Sequence of the second protein:
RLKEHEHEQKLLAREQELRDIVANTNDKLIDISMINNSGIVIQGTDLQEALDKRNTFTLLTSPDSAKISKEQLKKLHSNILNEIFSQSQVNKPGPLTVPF

Interface contacts:
Residue H116 in the first protein contacts residue E60 in the second protein (closest heavy-atom distance 2.8 Å).
Residue V2 in the first protein contacts residue V127 in the second protein (closest heavy-atom distance 3.3 Å).
Residue L153 in the first protein interacts with residue L125 in the second protein (closest heavy-atom distance 3.5 Å).
Residue E152 in the first protein interacts with residue N120 in the second protein (closest heavy-atom distance 3.5 Å).
Residue H5 in the first protein interacts with residue V127 in the second protein (closest heavy-atom distance 3.6 Å).
Residue A149 in the first protein contacts residue V119 in the second protein (closest heavy-atom distance 3.6 Å).
Residue Y110 in the first protein contacts residue I53 in the second protein (closest heavy-atom distance 3.4 Å).
Residue L22 in the first protein is in contact with residue Q116 in the second protein (closest heavy-atom distance 3.3 Å).
Residue D83 in the first protein is in contact with residue Q54 in the second protein (closest heavy-atom distance 2.6 Å).
Residue E152 in the first protein interacts with residue V119 in the second protein (closest heavy-atom distance 2.9 Å).
Residue Y20 in the first protein interacts with residue Q116 in the second protein (closest heavy-atom distance 3.3 Å).
Residue S24 in the first protein contacts residue I109 in the second protein (closest heavy-atom distance 3.8 Å).
Residue M71 in the first protein contacts residue I46 in the second protein (closest heavy-atom distance 3.7 Å).
Residue L22 in the first protein contacts residue E112 in the second protein (closest heavy-atom distance 3.2 Å).
Residue D21 in the first protein is in contact with residue E112 in the second protein (closest heavy-atom distance 3.8 Å).
Residue N8 in the first protein interacts with residue G123 in the second protein (closest heavy-atom distance 3.2 Å).
Residue M3 in the first protein interacts with residue T126 in the second protein (closest heavy-atom distance 3.3 Å).
Residue E111 in the first protein contacts residue V52 in the second protein (closest heavy-atom distance 3.5 Å).
Residue D21 in the first protein interacts with residue Q116 in the second protein (closest heavy-atom distance 3.1 Å).
Residue H116 in the first protein contacts residue D57 in the second protein (closest heavy-atom distance 3.5 Å).
Residue E111 in the first protein interacts with residue I53 in the second protein (closest heavy-atom distance 2.7 Å).
Residue S94 in the first protein interacts with residue Q54 in the second protein (closest heavy-atom distance 3.3 Å).
Residue M3 in the first protein interacts with residue V127 in the second protein (closest heavy-atom distance 2.7 Å).
Residue K18 in the first protein is in contact with residue Q116 in the second protein (closest heavy-atom distance 2.5 Å).
Residue Y139 in the first protein is in contact with residue T56 in the second protein (closest heavy-atom distance 3.7 Å).
Residue E152 in the first protein contacts residue Q118 in the second protein (closest heavy-atom distance 3.7 Å).
Residue L4 in the first protein interacts with residue L125 in the second protein (closest heavy-atom distance 3.3 Å).
Residue R148 in the first protein is in contact with residue F114 in the second protein (closest heavy-atom distance 3.5 Å).
Residue E152 in the first protein is in contact with residue K121 in the second protein (closest heavy-atom distance 3.7 Å).
Residue L22 in the first protein is in contact with residue I113 in the second protein (closest heavy-atom distance 3.7 Å).
Residue N8 in the first protein interacts with residue P122 in the second protein (closest heavy-atom distance 3.2 Å).
Residue H5 in the first protein is in contact with residue P124 in the second protein (closest heavy-atom distance 3.4 Å).
Residue S24 in the first protein contacts residue E112 in the second protein (closest heavy-atom distance 2.7 Å).
Residue D155 in the first protein is in contact with residue L125 in the second protein (closest heavy-atom distance 3.6 Å).
Residue T109 in the first protein contacts residue G55 in the second protein (closest heavy-atom distance 3.1 Å).
Residue S24 in the first protein is in contact with residue N108 in the second protein (closest heavy-atom distance 3.1 Å).
Residue D78 in the first protein interacts with residue N47 in the second protein (closest heavy-atom distance 3.0 Å).
Residue F12 in the first protein contacts residue P122 in the second protein (closest heavy-atom distance 3.5 Å).
Residue T109 in the first protein interacts with residue Q54 in the second protein (closest heavy-atom distance 3.6 Å).
Residue Y20 in the first protein contacts residue S117 in the second protein (closest heavy-atom distance 2.5 Å).
Residue V25 in the first protein interacts with residue I109 in the second protein (closest heavy-atom distance 3.8 Å).
Residue K79 in the first protein is in contact with residue V52 in the second protein (closest heavy-atom distance 3.1 Å).
Residue G11 in the first protein contacts residue P122 in the second protein (closest heavy-atom distance 3.5 Å).
Residue Y139 in the first protein contacts residue E60 in the second protein (closest heavy-atom distance 2.9 Å).
Residue R148 in the first protein contacts residue S117 in the second protein (closest heavy-atom distance 3.3 Å).
Residue M112 in the first protein contacts residue I51 in the second protein (closest heavy-atom distance 3.6 Å).
Residue L156 in the first protein contacts residue L125 in the second protein (closest heavy-atom distance 3.6 Å).
Residue E111 in the first protein contacts residue I51 in the second protein (closest heavy-atom distance 3.3 Å).
Residue Y139 in the first protein contacts residue D57 in the second protein (closest heavy-atom distance 2.8 Å).
Residue N15 in the first protein contacts residue N120 in the second protein (closest heavy-atom distance 3.3 Å).
Residue N8 in the first protein interacts with residue P124 in the second protein (closest heavy-atom distance 2.7 Å).
Residue I144 in the first protein interacts with residue S117 in the second protein (closest heavy-atom distance 3.5 Å).
Residue P138 in the first protein interacts with residue D57 in the second protein (closest heavy-atom distance 3.7 Å).
Residue H5 in the first protein is in contact with residue L125 in the second protein (closest heavy-atom distance 2.8 Å).
Residue S94 in the first protein interacts with residue G55 in the second protein (closest heavy-atom distance 2.8 Å).
Residue Y110 in the first protein is in contact with residue V52 in the second protein (closest heavy-atom distance 3.7 Å).
Residue L75 in the first protein contacts residue I51 in the second protein (closest heavy-atom distance 3.2 Å).
Residue S94 in the first protein is in contact with residue T56 in the second protein (closest heavy-atom distance 3.4 Å).
Residue N15 in the first protein is in contact with residue V119 in the second protein (closest heavy-atom distance 3.3 Å).
Residue H23 in the first protein interacts with residue E112 in the second protein (closest heavy-atom distance 3.2 Å).

The following describes two proteins that form a bound complex.

Sequence of the first protein:
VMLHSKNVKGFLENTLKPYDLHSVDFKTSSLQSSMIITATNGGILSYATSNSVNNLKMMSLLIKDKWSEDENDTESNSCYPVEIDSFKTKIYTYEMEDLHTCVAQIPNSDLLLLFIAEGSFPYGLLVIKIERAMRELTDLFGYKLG